Contacts between the two chains:
Residue N446 in the first protein is in contact with residue L50 in the second protein (closest heavy-atom distance 3.3 Å).
Residue F466 in the first protein contacts residue R72 in the second protein (closest heavy-atom distance 3.1 Å).
Residue K487 in the first protein interacts with residue D78 in the second protein (closest heavy-atom distance 3.2 Å).
Residue T481 in the first protein contacts residue F84 in the second protein (closest heavy-atom distance 4.0 Å).
Residue I374 in the first protein is in contact with residue M65 in the second protein (closest heavy-atom distance 4.8 Å).
Residue K487 in the first protein is in contact with residue A79 in the second protein (closest heavy-atom distance 3.4 Å).
Residue F463 in the first protein interacts with residue W68 in the second protein (closest heavy-atom distance 3.4 Å).
Residue I462 in the first protein interacts with residue W68 in the second protein (closest heavy-atom distance 4.0 Å).
Residue I375 in the first protein contacts residue F61 in the second protein (closest heavy-atom distance 4.4 Å).
Residue M366 in the first protein interacts with residue Q54 in the second protein (closest heavy-atom distance 4.4 Å).
Residue V441 in the first protein is in contact with residue P42 in the second protein (closest heavy-atom distance 2.7 Å).
Residue L442 in the first protein contacts residue P42 in the second protein (closest heavy-atom distance 4.4 Å).
Residue L386 in the first protein contacts residue I69 in the second protein (closest heavy-atom distance 4.7 Å).
Residue Y385 in the first protein is in contact with residue R72 in the second protein (closest heavy-atom distance 3.5 Å).
Residue Y385 in the first protein is in contact with residue I69 in the second protein (closest heavy-atom distance 3.8 Å).
Residue T371 in the first protein is in contact with residue F61 in the second protein (closest heavy-atom distance 3.9 Å).
Residue N444 in the first protein is in contact with residue H39 in the second protein (closest heavy-atom distance 4.1 Å).
Residue P384 in the first protein is in contact with residue I69 in the second protein (closest heavy-atom distance 4.7 Å).
Residue T480 in the first protein interacts with residue L81 in the second protein (closest heavy-atom distance 3.5 Å).
Residue I375 in the first protein is in contact with residue M65 in the second protein (closest heavy-atom distance 3.5 Å).
Residue M482 in the first protein interacts with residue P85 in the second protein (closest heavy-atom distance 4.3 Å).
Residue A365 in the first protein interacts with residue Q54 in the second protein (closest heavy-atom distance 4.8 Å).
Residue L440 in the first protein is in contact with residue P42 in the second protein (closest heavy-atom distance 2.7 Å).
Residue E445 in the first protein is in contact with residue Q54 in the second protein (closest heavy-atom distance 3.2 Å).
Residue Y385 in the first protein contacts residue A79 in the second protein (closest heavy-atom distance 4.0 Å).
Residue Y385 in the first protein is in contact with residue W68 in the second protein (closest heavy-atom distance 4.0 Å).
Residue Y385 in the first protein contacts residue D76 in the second protein (closest heavy-atom distance 2.9 Å).
Residue K487 in the first protein interacts with residue V80 in the second protein (closest heavy-atom distance 4.1 Å).
Residue K455 in the first protein contacts residue F61 in the second protein (closest heavy-atom distance 3.6 Å).
Residue I451 in the first protein is in contact with residue Q57 in the second protein (closest heavy-atom distance 3.4 Å).
Residue P367 in the first protein contacts residue A58 in the second protein (closest heavy-atom distance 3.5 Å).
Residue N444 in the first protein interacts with residue I40 in the second protein (closest heavy-atom distance 3.3 Å).
Residue L458 in the first protein contacts residue F61 in the second protein (closest heavy-atom distance 4.0 Å).
Residue T371 in the first protein interacts with residue A58 in the second protein (closest heavy-atom distance 3.1 Å).
Residue Y385 in the first protein interacts with residue F73 in the second protein (closest heavy-atom distance 3.3 Å).
Residue V441 in the first protein interacts with residue R43 in the second protein (closest heavy-atom distance 4.8 Å).
Residue I375 in the first protein is in contact with residue S62 in the second protein (closest heavy-atom distance 4.8 Å).
Residue P367 in the first protein is in contact with residue Q54 in the second protein (closest heavy-atom distance 3.3 Å).
Residue N446 in the first protein interacts with residue T51 in the second protein (closest heavy-atom distance 3.9 Å).
Residue M482 in the first protein interacts with residue F84 in the second protein (closest heavy-atom distance 3.5 Å).
Residue L440 in the first protein contacts residue R43 in the second protein (closest heavy-atom distance 3.3 Å).
Residue Y385 in the first protein interacts with residue D78 in the second protein (closest heavy-atom distance 2.4 Å).
Residue V441 in the first protein contacts residue E41 in the second protein (closest heavy-atom distance 4.8 Å).
Residue T371 in the first protein is in contact with residue S62 in the second protein (closest heavy-atom distance 3.6 Å).
Residue Y390 in the first protein contacts residue R72 in the second protein (closest heavy-atom distance 4.1 Å).
Residue F368 in the first protein interacts with residue F61 in the second protein (closest heavy-atom distance 3.4 Å).
Residue T481 in the first protein contacts residue G82 in the second protein (closest heavy-atom distance 4.2 Å).
Residue T371 in the first protein interacts with residue E59 in the second protein (closest heavy-atom distance 4.4 Å).
Residue V441 in the first protein is in contact with residue F47 in the second protein (closest heavy-atom distance 4.1 Å).
Residue F466 in the first protein contacts residue W68 in the second protein (closest heavy-atom distance 3.8 Å).
Residue L378 in the first protein interacts with residue M65 in the second protein (closest heavy-atom distance 3.7 Å).
Residue N446 in the first protein is in contact with residue Q54 in the second protein (closest heavy-atom distance 3.4 Å).
Residue I462 in the first protein contacts residue T64 in the second protein (closest heavy-atom distance 4.2 Å).
Residue T480 in the first protein contacts residue G82 in the second protein (closest heavy-atom distance 4.8 Å).
Residue Y385 in the first protein is in contact with residue S77 in the second protein (closest heavy-atom distance 3.3 Å).
Residue P367 in the first protein interacts with residue L55 in the second protein (closest heavy-atom distance 3.9 Å).
Residue F368 in the first protein contacts residue Q54 in the second protein (closest heavy-atom distance 4.2 Å).
Residue F368 in the first protein contacts residue Q57 in the second protein (closest heavy-atom distance 4.0 Å).
Residue L440 in the first protein is in contact with residue Y44 in the second protein (closest heavy-atom distance 4.0 Å).
Residue F368 in the first protein interacts with residue A58 in the second protein (closest heavy-atom distance 3.5 Å).

The following describes two proteins that form a bound complex.

Sequence of the second protein:
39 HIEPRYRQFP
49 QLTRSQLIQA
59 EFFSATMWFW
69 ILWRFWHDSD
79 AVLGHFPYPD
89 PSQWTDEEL

Sequence of the first protein:
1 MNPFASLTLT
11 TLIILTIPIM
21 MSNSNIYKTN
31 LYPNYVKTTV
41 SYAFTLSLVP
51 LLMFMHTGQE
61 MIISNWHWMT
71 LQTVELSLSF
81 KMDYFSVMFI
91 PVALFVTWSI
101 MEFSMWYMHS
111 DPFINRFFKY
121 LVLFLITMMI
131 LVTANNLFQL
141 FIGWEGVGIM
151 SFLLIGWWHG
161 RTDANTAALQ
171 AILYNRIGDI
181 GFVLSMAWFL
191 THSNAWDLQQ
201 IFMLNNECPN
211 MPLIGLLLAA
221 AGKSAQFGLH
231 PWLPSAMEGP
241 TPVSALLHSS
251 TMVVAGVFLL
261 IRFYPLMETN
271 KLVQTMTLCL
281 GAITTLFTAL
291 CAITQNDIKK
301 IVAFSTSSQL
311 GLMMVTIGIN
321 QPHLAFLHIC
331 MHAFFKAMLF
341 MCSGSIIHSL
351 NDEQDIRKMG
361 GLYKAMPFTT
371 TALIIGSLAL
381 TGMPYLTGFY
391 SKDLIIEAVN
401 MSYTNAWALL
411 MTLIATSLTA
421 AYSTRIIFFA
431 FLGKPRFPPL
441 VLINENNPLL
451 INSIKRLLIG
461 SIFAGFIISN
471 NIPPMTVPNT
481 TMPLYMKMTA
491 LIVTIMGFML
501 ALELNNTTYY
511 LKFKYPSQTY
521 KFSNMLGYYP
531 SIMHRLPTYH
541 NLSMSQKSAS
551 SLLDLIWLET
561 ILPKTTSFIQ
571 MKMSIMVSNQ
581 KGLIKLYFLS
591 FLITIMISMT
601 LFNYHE